Sequence of chain B:
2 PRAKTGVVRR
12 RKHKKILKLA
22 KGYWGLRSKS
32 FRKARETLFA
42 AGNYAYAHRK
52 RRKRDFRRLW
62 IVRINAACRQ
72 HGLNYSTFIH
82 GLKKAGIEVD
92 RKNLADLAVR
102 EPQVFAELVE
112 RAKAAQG

Sequence of chain A:
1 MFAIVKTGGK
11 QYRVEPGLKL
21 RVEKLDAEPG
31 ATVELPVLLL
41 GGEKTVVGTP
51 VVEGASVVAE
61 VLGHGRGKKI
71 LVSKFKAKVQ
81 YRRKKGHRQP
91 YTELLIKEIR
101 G

Interface contacts:
Residue G43 in chain B is in contact with residue K76 in chain A (closest heavy-atom distance 3.7 Å).
Residue D97 in chain B is in contact with residue R13 in chain A (closest heavy-atom distance 4.9 Å).
Residue N44 in chain B contacts residue V79 in chain A (closest heavy-atom distance 4.9 Å).
Residue Y47 in chain B is in contact with residue F75 in chain A (closest heavy-atom distance 4.8 Å).
Residue L98 in chain B contacts residue F2 in chain A (closest heavy-atom distance 3.7 Å).
Residue V90 in chain B is in contact with residue I4 in chain A (closest heavy-atom distance 4.7 Å).
Residue G87 in chain B is in contact with residue E53 in chain A (closest heavy-atom distance 4.6 Å).
Residue R112 in chain B is in contact with residue P50 in chain A (closest heavy-atom distance 3.0 Å).
Residue G87 in chain B interacts with residue V51 in chain A (closest heavy-atom distance 4.5 Å).
Residue R92 in chain B contacts residue Q11 in chain A (closest heavy-atom distance 2.4 Å).
Residue R92 in chain B is in contact with residue Y12 in chain A (closest heavy-atom distance 4.6 Å).
Residue V90 in chain B is in contact with residue E53 in chain A (closest heavy-atom distance 4.7 Å).
Residue L109 in chain B contacts residue P50 in chain A (closest heavy-atom distance 4.3 Å).
Residue E89 in chain B is in contact with residue L39 in chain A (closest heavy-atom distance 4.5 Å).
Residue V90 in chain B contacts residue L39 in chain A (closest heavy-atom distance 3.6 Å).
Residue R50 in chain B interacts with residue F75 in chain A (closest heavy-atom distance 2.9 Å).
Residue F40 in chain B contacts residue K78 in chain A (closest heavy-atom distance 3.0 Å).
Residue E102 in chain B is in contact with residue F2 in chain A (closest heavy-atom distance 2.7 Å).
Residue L98 in chain B contacts residue I4 in chain A (closest heavy-atom distance 4.1 Å).
Residue E108 in chain B interacts with residue G48 in chain A (closest heavy-atom distance 3.1 Å).
Residue V90 in chain B is in contact with residue Q11 in chain A (closest heavy-atom distance 3.5 Å).
Residue V90 in chain B interacts with residue V51 in chain A (closest heavy-atom distance 3.7 Å).
Residue E89 in chain B is in contact with residue Q11 in chain A (closest heavy-atom distance 3.2 Å).
Residue L95 in chain B contacts residue Q11 in chain A (closest heavy-atom distance 3.3 Å).
Residue G87 in chain B contacts residue V52 in chain A (closest heavy-atom distance 3.2 Å).
Residue I88 in chain B contacts residue E53 in chain A (closest heavy-atom distance 4.8 Å).
Residue I88 in chain B contacts residue V51 in chain A (closest heavy-atom distance 4.7 Å).
Residue L95 in chain B interacts with residue I4 in chain A (closest heavy-atom distance 3.7 Å).
Residue R92 in chain B contacts residue G9 in chain A (closest heavy-atom distance 4.5 Å).
Residue N44 in chain B contacts residue K78 in chain A (closest heavy-atom distance 2.9 Å).
Residue N44 in chain B interacts with residue K76 in chain A (closest heavy-atom distance 3.8 Å).
Residue L98 in chain B is in contact with residue L40 in chain A (closest heavy-atom distance 3.8 Å).
Residue L20 in chain B is in contact with residue K74 in chain A (closest heavy-atom distance 4.8 Å).
Residue R112 in chain B contacts residue V51 in chain A (closest heavy-atom distance 4.0 Å).
Residue R50 in chain B interacts with residue S73 in chain A (closest heavy-atom distance 4.8 Å).
Residue L95 in chain B interacts with residue R13 in chain A (closest heavy-atom distance 4.0 Å).
Residue E102 in chain B contacts residue R13 in chain A (closest heavy-atom distance 3.1 Å).
Residue V105 in chain B contacts residue E43 in chain A (closest heavy-atom distance 2.9 Å).
Residue A86 in chain B contacts residue V52 in chain A (closest heavy-atom distance 3.4 Å).
Residue I88 in chain B is in contact with residue V52 in chain A (closest heavy-atom distance 4.6 Å).
Residue F40 in chain B contacts residue K76 in chain A (closest heavy-atom distance 4.9 Å).
Residue R92 in chain B contacts residue K10 in chain A (closest heavy-atom distance 2.8 Å).
Residue R50 in chain B contacts residue K74 in chain A (closest heavy-atom distance 3.7 Å).
Residue R101 in chain B is in contact with residue R13 in chain A (closest heavy-atom distance 3.9 Å).
Residue E108 in chain B is in contact with residue E43 in chain A (closest heavy-atom distance 3.5 Å).
Residue E102 in chain B interacts with residue E43 in chain A (closest heavy-atom distance 3.9 Å).
Residue F40 in chain B interacts with residue R83 in chain A (closest heavy-atom distance 3.7 Å).
Residue R112 in chain B interacts with residue T49 in chain A (closest heavy-atom distance 4.9 Å).
Residue V90 in chain B is in contact with residue L40 in chain A (closest heavy-atom distance 3.8 Å).
Residue N44 in chain B interacts with residue A77 in chain A (closest heavy-atom distance 3.8 Å).
Residue Q104 in chain B interacts with residue E43 in chain A (closest heavy-atom distance 2.4 Å).
Residue D91 in chain B contacts residue Q11 in chain A (closest heavy-atom distance 3.3 Å).
Residue E89 in chain B contacts residue E53 in chain A (closest heavy-atom distance 3.3 Å).
Residue V105 in chain B contacts residue F2 in chain A (closest heavy-atom distance 4.7 Å).
Residue L39 in chain B is in contact with residue K76 in chain A (closest heavy-atom distance 4.2 Å).
Residue N94 in chain B is in contact with residue Q11 in chain A (closest heavy-atom distance 4.7 Å).
Residue V105 in chain B contacts residue L40 in chain A (closest heavy-atom distance 3.5 Å).
Residue Y47 in chain B contacts residue K76 in chain A (closest heavy-atom distance 4.6 Å).
Residue L95 in chain B interacts with residue Y12 in chain A (closest heavy-atom distance 3.9 Å).
Residue L109 in chain B contacts residue L40 in chain A (closest heavy-atom distance 4.1 Å).

These two protein chains interact to form a complex.